Sequence of protein 1:
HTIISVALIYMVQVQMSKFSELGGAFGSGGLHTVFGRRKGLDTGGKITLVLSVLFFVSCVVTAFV

Sequence of protein 2:
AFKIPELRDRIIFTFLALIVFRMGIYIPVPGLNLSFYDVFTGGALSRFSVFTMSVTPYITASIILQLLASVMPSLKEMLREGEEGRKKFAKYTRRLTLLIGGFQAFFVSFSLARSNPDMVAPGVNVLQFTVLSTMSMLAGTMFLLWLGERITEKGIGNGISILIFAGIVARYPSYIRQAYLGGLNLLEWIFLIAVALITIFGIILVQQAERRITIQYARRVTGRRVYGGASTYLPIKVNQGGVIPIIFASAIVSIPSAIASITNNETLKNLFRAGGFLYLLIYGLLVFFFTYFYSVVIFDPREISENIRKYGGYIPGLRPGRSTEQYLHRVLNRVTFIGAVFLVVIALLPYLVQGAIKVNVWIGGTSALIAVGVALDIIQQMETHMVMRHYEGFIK

The following describes two proteins that form a bound complex.

Residue-level contacts at the interface:
Residue L165 in protein 2 is in contact with residue V22 in protein 1 (closest heavy-atom distance 4.1 Å).
Residue R121 in protein 2 interacts with residue S36 in protein 1 (closest heavy-atom distance 3.4 Å).
Residue M169 in protein 2 interacts with residue S25 in protein 1 (closest heavy-atom distance 3.1 Å).
Residue E176 in protein 2 is in contact with residue E29 in protein 1 (closest heavy-atom distance 3.4 Å).
Residue M169 in protein 2 is in contact with residue E29 in protein 1 (closest heavy-atom distance 4.1 Å).
Residue K118 in protein 2 interacts with residue L30 in protein 1 (closest heavy-atom distance 3.4 Å).
Residue M162 in protein 2 contacts residue A15 in protein 1 (closest heavy-atom distance 3.4 Å).
Residue A166 in protein 2 is in contact with residue Q21 in protein 1 (closest heavy-atom distance 4.2 Å).
Residue L159 in protein 2 contacts residue I11 in protein 1 (closest heavy-atom distance 4.2 Å).
Residue K114 in protein 2 contacts residue H40 in protein 1 (closest heavy-atom distance 3.8 Å).
Residue G109 in protein 2 interacts with residue H40 in protein 1 (closest heavy-atom distance 4.3 Å).
Residue L165 in protein 2 interacts with residue K26 in protein 1 (closest heavy-atom distance 4.5 Å).
Residue S163 in protein 2 is in contact with residue F64 in protein 1 (closest heavy-atom distance 3.8 Å).
Residue M162 in protein 2 is in contact with residue Y18 in protein 1 (closest heavy-atom distance 4.5 Å).
Residue W173 in protein 2 is in contact with residue E29 in protein 1 (closest heavy-atom distance 4.1 Å).
Residue W173 in protein 2 interacts with residue L57 in protein 1 (closest heavy-atom distance 3.1 Å).
Residue A117 in protein 2 contacts residue G37 in protein 1 (closest heavy-atom distance 4.5 Å).
Residue K118 in protein 2 interacts with residue A33 in protein 1 (closest heavy-atom distance 4.1 Å).
Residue P35 in protein 2 interacts with residue F64 in protein 1 (closest heavy-atom distance 4.5 Å).
Residue W173 in protein 2 contacts residue M24 in protein 1 (closest heavy-atom distance 4.3 Å).
Residue R122 in protein 2 is in contact with residue L30 in protein 1 (closest heavy-atom distance 4.0 Å).
Residue T179 in protein 2 interacts with residue G38 in protein 1 (closest heavy-atom distance 4.7 Å).
Residue K114 in protein 2 contacts residue S36 in protein 1 (closest heavy-atom distance 3.5 Å).
Residue M169 in protein 2 contacts residue V22 in protein 1 (closest heavy-atom distance 3.5 Å).
Residue K114 in protein 2 contacts residue G35 in protein 1 (closest heavy-atom distance 3.4 Å).
Residue R121 in protein 2 is in contact with residue A33 in protein 1 (closest heavy-atom distance 3.3 Å).
Residue I34 in protein 2 interacts with residue F64 in protein 1 (closest heavy-atom distance 3.6 Å).
Residue W173 in protein 2 interacts with residue S25 in protein 1 (closest heavy-atom distance 3.3 Å).
Residue M162 in protein 2 is in contact with residue F64 in protein 1 (closest heavy-atom distance 4.6 Å).
Residue A166 in protein 2 interacts with residue Y18 in protein 1 (closest heavy-atom distance 4.5 Å).
Residue R121 in protein 2 contacts residue L30 in protein 1 (closest heavy-atom distance 3.3 Å).
Residue G167 in protein 2 interacts with residue F64 in protein 1 (closest heavy-atom distance 4.1 Å).
Residue K114 in protein 2 interacts with residue F34 in protein 1 (closest heavy-atom distance 3.6 Å).
Residue M30 in protein 2 interacts with residue V65 in protein 1 (closest heavy-atom distance 3.5 Å).
Residue R121 in protein 2 contacts residue G32 in protein 1 (closest heavy-atom distance 4.0 Å).
Residue R177 in protein 2 is in contact with residue K54 in protein 1 (closest heavy-atom distance 4.6 Å).
Residue E110 in protein 2 is in contact with residue A33 in protein 1 (closest heavy-atom distance 4.7 Å).
Residue P35 in protein 2 interacts with residue C67 in protein 1 (closest heavy-atom distance 3.6 Å).
Residue M169 in protein 2 contacts residue Q21 in protein 1 (closest heavy-atom distance 4.6 Å).
Residue P35 in protein 2 is in contact with residue A71 in protein 1 (closest heavy-atom distance 3.8 Å).
Residue V158 in protein 2 contacts residue M19 in protein 1 (closest heavy-atom distance 4.3 Å).
Residue E176 in protein 2 contacts residue S36 in protein 1 (closest heavy-atom distance 4.0 Å).
Residue P35 in protein 2 interacts with residue V68 in protein 1 (closest heavy-atom distance 3.3 Å).
Residue W173 in protein 2 is in contact with residue S28 in protein 1 (closest heavy-atom distance 3.3 Å).
Residue T161 in protein 2 is in contact with residue M19 in protein 1 (closest heavy-atom distance 4.4 Å).
Residue L154 in protein 2 is in contact with residue I12 in protein 1 (closest heavy-atom distance 3.6 Å).
Residue L172 in protein 2 contacts residue E29 in protein 1 (closest heavy-atom distance 3.6 Å).
Residue M162 in protein 2 is in contact with residue M19 in protein 1 (closest heavy-atom distance 3.5 Å).
Residue R121 in protein 2 contacts residue E29 in protein 1 (closest heavy-atom distance 3.4 Å).
Residue K114 in protein 2 interacts with residue A33 in protein 1 (closest heavy-atom distance 2.6 Å).
Residue R177 in protein 2 contacts residue L57 in protein 1 (closest heavy-atom distance 4.6 Å).
Residue W173 in protein 2 is in contact with residue T56 in protein 1 (closest heavy-atom distance 3.5 Å).
Residue M169 in protein 2 contacts residue K26 in protein 1 (closest heavy-atom distance 3.2 Å).
Residue L154 in protein 2 contacts residue A15 in protein 1 (closest heavy-atom distance 3.7 Å).
Residue R113 in protein 2 interacts with residue H40 in protein 1 (closest heavy-atom distance 3.3 Å).
Residue L154 in protein 2 interacts with residue I11 in protein 1 (closest heavy-atom distance 3.9 Å).
Residue W173 in protein 2 interacts with residue G53 in protein 1 (closest heavy-atom distance 4.1 Å).
Residue A166 in protein 2 interacts with residue F64 in protein 1 (closest heavy-atom distance 3.4 Å).
Residue A166 in protein 2 is in contact with residue V22 in protein 1 (closest heavy-atom distance 3.4 Å).
Residue L125 in protein 2 is in contact with residue K26 in protein 1 (closest heavy-atom distance 3.4 Å).